Sequence of the first protein:
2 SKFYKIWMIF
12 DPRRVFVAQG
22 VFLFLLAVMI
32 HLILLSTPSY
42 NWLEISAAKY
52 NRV

Sequence of the second protein:
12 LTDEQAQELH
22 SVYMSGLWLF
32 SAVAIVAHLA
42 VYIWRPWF

Interface contacts:
Residue F4 in the first protein is in contact with residue V23 in the second protein (closest heavy-atom distance 3.8 Å).
Residue I10 in the first protein contacts residue L20 in the second protein (closest heavy-atom distance 4.6 Å).
Residue F4 in the first protein interacts with residue S26 in the second protein (closest heavy-atom distance 3.9 Å).
Residue S2 in the first protein interacts with residue V23 in the second protein (closest heavy-atom distance 5.0 Å).
Residue F4 in the first protein interacts with residue G27 in the second protein (closest heavy-atom distance 4.1 Å).
Residue S2 in the first protein contacts residue S26 in the second protein (closest heavy-atom distance 4.8 Å).
Residue F4 in the first protein is in contact with residue L30 in the second protein (closest heavy-atom distance 4.7 Å).
Residue K3 in the first protein interacts with residue E19 in the second protein (closest heavy-atom distance 4.7 Å).
Residue K3 in the first protein is in contact with residue V23 in the second protein (closest heavy-atom distance 3.8 Å).

The following describes two proteins that form a bound complex.